Sequence of the second protein:
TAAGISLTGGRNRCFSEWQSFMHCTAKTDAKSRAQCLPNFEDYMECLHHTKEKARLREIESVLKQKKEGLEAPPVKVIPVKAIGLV

The following describes two proteins that form a bound complex.

Sequence of the first protein:
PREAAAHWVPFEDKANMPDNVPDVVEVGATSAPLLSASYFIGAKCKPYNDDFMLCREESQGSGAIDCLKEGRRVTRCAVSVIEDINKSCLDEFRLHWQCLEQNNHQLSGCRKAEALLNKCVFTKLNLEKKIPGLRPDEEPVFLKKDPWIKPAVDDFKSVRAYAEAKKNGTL

Interface contacts:
Residue P11 in the first protein interacts with residue I84 in the second protein (closest heavy-atom distance 4.2 Å).
Residue F12 in the first protein interacts with residue K77 in the second protein (closest heavy-atom distance 3.5 Å).
Residue W9 in the first protein is in contact with residue I84 in the second protein (closest heavy-atom distance 4.9 Å).
Residue P11 in the first protein interacts with residue P80 in the second protein (closest heavy-atom distance 4.7 Å).
Residue P11 in the first protein contacts residue V78 in the second protein (closest heavy-atom distance 3.5 Å).
Residue D14 in the first protein is in contact with residue P75 in the second protein (closest heavy-atom distance 3.7 Å).
Residue K15 in the first protein is in contact with residue P74 in the second protein (closest heavy-atom distance 3.3 Å).
Residue E13 in the first protein contacts residue I79 in the second protein (closest heavy-atom distance 4.6 Å).
Residue E13 in the first protein interacts with residue P75 in the second protein (closest heavy-atom distance 4.6 Å).
Residue K15 in the first protein contacts residue P75 in the second protein (closest heavy-atom distance 3.8 Å).
Residue E13 in the first protein contacts residue V76 in the second protein (closest heavy-atom distance 3.7 Å).
Residue K15 in the first protein is in contact with residue K77 in the second protein (closest heavy-atom distance 3.8 Å).
Residue P11 in the first protein is in contact with residue I79 in the second protein (closest heavy-atom distance 3.5 Å).
Residue W9 in the first protein is in contact with residue V81 in the second protein (closest heavy-atom distance 3.6 Å).
Residue V10 in the first protein is in contact with residue V78 in the second protein (closest heavy-atom distance 3.6 Å).
Residue P11 in the first protein interacts with residue K77 in the second protein (closest heavy-atom distance 4.6 Å).
Residue P11 in the first protein interacts with residue V81 in the second protein (closest heavy-atom distance 4.6 Å).
Residue F12 in the first protein interacts with residue I79 in the second protein (closest heavy-atom distance 4.8 Å).
Residue P2 in the first protein contacts residue S7 in the second protein (closest heavy-atom distance 4.9 Å).
Residue D14 in the first protein interacts with residue V76 in the second protein (closest heavy-atom distance 3.9 Å).
Residue F12 in the first protein interacts with residue V78 in the second protein (closest heavy-atom distance 4.5 Å).
Residue D14 in the first protein interacts with residue P74 in the second protein (closest heavy-atom distance 3.8 Å).
Residue F12 in the first protein contacts residue V76 in the second protein (closest heavy-atom distance 3.5 Å).
Residue E13 in the first protein is in contact with residue I84 in the second protein (closest heavy-atom distance 4.9 Å).
Residue E13 in the first protein interacts with residue K77 in the second protein (closest heavy-atom distance 3.2 Å).
Residue A16 in the first protein is in contact with residue P74 in the second protein (closest heavy-atom distance 4.6 Å).